Sequence of protein 2:
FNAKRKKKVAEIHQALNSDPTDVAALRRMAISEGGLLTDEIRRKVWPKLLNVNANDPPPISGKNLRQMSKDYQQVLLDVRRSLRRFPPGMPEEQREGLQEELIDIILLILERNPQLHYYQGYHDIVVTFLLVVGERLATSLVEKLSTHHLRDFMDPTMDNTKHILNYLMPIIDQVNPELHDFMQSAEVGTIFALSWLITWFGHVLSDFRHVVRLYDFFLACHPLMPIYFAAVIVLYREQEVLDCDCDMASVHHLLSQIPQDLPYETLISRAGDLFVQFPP

This data describes a binding interaction between two proteins.

Sequence of protein 1:
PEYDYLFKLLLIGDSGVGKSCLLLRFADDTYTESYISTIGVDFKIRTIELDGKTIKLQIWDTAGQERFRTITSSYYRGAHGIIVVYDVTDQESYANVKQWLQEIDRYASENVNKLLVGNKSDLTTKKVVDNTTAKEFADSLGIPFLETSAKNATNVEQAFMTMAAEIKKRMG

Contacts between the two chains:
Residue K186 in protein 2 is in contact with residue T73 in protein 1 (closest heavy-atom distance 3.0 Å).
Residue Q144 in protein 2 interacts with residue T41 in protein 1 (closest heavy-atom distance 3.8 Å).
Residue I215 in protein 2 is in contact with residue I74 in protein 1 (closest heavy-atom distance 3.7 Å).
Residue Q98 in protein 2 contacts residue Q68 in protein 1 (closest heavy-atom distance 4.1 Å).
Residue H141 in protein 2 contacts residue R70 in protein 1 (closest heavy-atom distance 4.0 Å).
Residue Q144 in protein 2 contacts residue S18 in protein 1 (closest heavy-atom distance 3.6 Å).
Residue Y143 in protein 2 interacts with residue Q68 in protein 1 (closest heavy-atom distance 3.4 Å).
Residue L101 in protein 2 is in contact with residue S18 in protein 1 (closest heavy-atom distance 3.4 Å).
Residue R105 in protein 2 interacts with residue G19 in protein 1 (closest heavy-atom distance 4.1 Å).
Residue D148 in protein 2 interacts with residue I42 in protein 1 (closest heavy-atom distance 4.0 Å).
Residue R105 in protein 2 contacts residue S37 in protein 1 (closest heavy-atom distance 3.6 Å).
Residue H147 in protein 2 is in contact with residue S40 in protein 1 (closest heavy-atom distance 4.0 Å).
Residue Q144 in protein 2 is in contact with residue G67 in protein 1 (closest heavy-atom distance 3.9 Å).
Residue H276 in protein 2 interacts with residue V44 in protein 1 (closest heavy-atom distance 3.0 Å).
Residue F177 in protein 2 contacts residue R70 in protein 1 (closest heavy-atom distance 3.1 Å).
Residue Q144 in protein 2 contacts residue A66 in protein 1 (closest heavy-atom distance 4.0 Å).
Residue R104 in protein 2 interacts with residue S37 in protein 1 (closest heavy-atom distance 2.9 Å).
Residue R105 in protein 2 is in contact with residue S40 in protein 1 (closest heavy-atom distance 3.4 Å).
Residue M182 in protein 2 contacts residue T73 in protein 1 (closest heavy-atom distance 4.1 Å).
Residue H277 in protein 2 interacts with residue F46 in protein 1 (closest heavy-atom distance 3.6 Å).
Residue T223 in protein 2 is in contact with residue I42 in protein 1 (closest heavy-atom distance 3.9 Å).
Residue H227 in protein 2 interacts with residue S40 in protein 1 (closest heavy-atom distance 3.0 Å).
Residue G145 in protein 2 is in contact with residue I42 in protein 1 (closest heavy-atom distance 3.5 Å).
Residue Y142 in protein 2 interacts with residue Q68 in protein 1 (closest heavy-atom distance 2.9 Å).
Residue Y143 in protein 2 contacts residue R70 in protein 1 (closest heavy-atom distance 3.5 Å).
Residue M182 in protein 2 interacts with residue F71 in protein 1 (closest heavy-atom distance 3.4 Å).
Residue H227 in protein 2 interacts with residue I39 in protein 1 (closest heavy-atom distance 3.1 Å).
Residue R108 in protein 2 is in contact with residue Y38 in protein 1 (closest heavy-atom distance 3.0 Å).
Residue H276 in protein 2 is in contact with residue W63 in protein 1 (closest heavy-atom distance 3.8 Å).
Residue Y142 in protein 2 interacts with residue R70 in protein 1 (closest heavy-atom distance 3.9 Å).
Residue K186 in protein 2 contacts residue I74 in protein 1 (closest heavy-atom distance 3.6 Å).
Residue L101 in protein 2 is in contact with residue G19 in protein 1 (closest heavy-atom distance 3.5 Å).
Residue S219 in protein 2 contacts residue I42 in protein 1 (closest heavy-atom distance 3.6 Å).
Residue M272 in protein 2 interacts with residue W63 in protein 1 (closest heavy-atom distance 3.5 Å).
Residue H227 in protein 2 is in contact with residue I42 in protein 1 (closest heavy-atom distance 3.3 Å).
Residue H276 in protein 2 is in contact with residue D45 in protein 1 (closest heavy-atom distance 3.5 Å).
Residue S280 in protein 2 interacts with residue D45 in protein 1 (closest heavy-atom distance 3.5 Å).
Residue L218 in protein 2 interacts with residue G43 in protein 1 (closest heavy-atom distance 3.6 Å).
Residue D102 in protein 2 interacts with residue S40 in protein 1 (closest heavy-atom distance 3.1 Å).
Residue L218 in protein 2 is in contact with residue F71 in protein 1 (closest heavy-atom distance 3.8 Å).
Residue M182 in protein 2 is in contact with residue R70 in protein 1 (closest heavy-atom distance 3.2 Å).
Residue M272 in protein 2 contacts residue Y78 in protein 1 (closest heavy-atom distance 3.6 Å).
Residue Q144 in protein 2 interacts with residue F71 in protein 1 (closest heavy-atom distance 3.8 Å).
Residue Q144 in protein 2 interacts with residue I42 in protein 1 (closest heavy-atom distance 3.6 Å).
Residue I215 in protein 2 is in contact with residue Y78 in protein 1 (closest heavy-atom distance 3.5 Å).
Residue R105 in protein 2 contacts residue Y38 in protein 1 (closest heavy-atom distance 4.1 Å).
Residue Q97 in protein 2 interacts with residue E95 in protein 1 (closest heavy-atom distance 3.6 Å).
Residue A273 in protein 2 interacts with residue Q61 in protein 1 (closest heavy-atom distance 3.6 Å).
Residue D179 in protein 2 interacts with residue R70 in protein 1 (closest heavy-atom distance 2.8 Å).
Residue H276 in protein 2 is in contact with residue Y78 in protein 1 (closest heavy-atom distance 4.2 Å).
Residue A273 in protein 2 contacts residue F46 in protein 1 (closest heavy-atom distance 3.4 Å).
Residue Q144 in protein 2 interacts with residue Q68 in protein 1 (closest heavy-atom distance 2.8 Å).
Residue P180 in protein 2 contacts residue R70 in protein 1 (closest heavy-atom distance 3.1 Å).
Residue R108 in protein 2 interacts with residue I39 in protein 1 (closest heavy-atom distance 3.2 Å).
Residue Q144 in protein 2 is in contact with residue S40 in protein 1 (closest heavy-atom distance 4.0 Å).
Residue H277 in protein 2 interacts with residue D45 in protein 1 (closest heavy-atom distance 3.7 Å).
Residue L107 in protein 2 contacts residue S37 in protein 1 (closest heavy-atom distance 3.5 Å).
Residue T181 in protein 2 contacts residue R70 in protein 1 (closest heavy-atom distance 3.2 Å).
Residue R105 in protein 2 interacts with residue I39 in protein 1 (closest heavy-atom distance 4.1 Å).
Residue Q98 in protein 2 contacts residue S18 in protein 1 (closest heavy-atom distance 3.3 Å).